These two protein chains interact to form a complex.

Sequence of protein 2:
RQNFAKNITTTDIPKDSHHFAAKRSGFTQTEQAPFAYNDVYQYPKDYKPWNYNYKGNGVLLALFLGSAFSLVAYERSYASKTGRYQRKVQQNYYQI

Residue-level contacts at the interface:
Residue I26 in protein 1 interacts with residue Y54 in protein 2 (closest heavy-atom distance 4.2 Å).
Residue R37 in protein 1 contacts residue I25 in protein 2 (closest heavy-atom distance 4.8 Å).
Residue L30 in protein 1 is in contact with residue N24 in protein 2 (closest heavy-atom distance 3.7 Å).
Residue R37 in protein 1 contacts residue A22 in protein 2 (closest heavy-atom distance 3.5 Å).
Residue A34 in protein 1 contacts residue T26 in protein 2 (closest heavy-atom distance 3.3 Å).
Residue R37 in protein 1 interacts with residue N24 in protein 2 (closest heavy-atom distance 2.8 Å).
Residue Q19 in protein 1 is in contact with residue R41 in protein 2 (closest heavy-atom distance 3.3 Å).

Sequence of protein 1:
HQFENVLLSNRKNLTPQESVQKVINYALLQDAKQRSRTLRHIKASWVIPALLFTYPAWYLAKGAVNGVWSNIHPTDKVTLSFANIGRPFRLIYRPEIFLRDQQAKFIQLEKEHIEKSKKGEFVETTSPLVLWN